Sequence of protein 2:
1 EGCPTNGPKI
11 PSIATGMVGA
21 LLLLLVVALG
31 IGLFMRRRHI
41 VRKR

Sequence of protein 1:
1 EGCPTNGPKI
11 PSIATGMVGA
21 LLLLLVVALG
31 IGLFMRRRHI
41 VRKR

The following describes two proteins that form a bound complex.

Interface contacts:
Residue R37 in protein 2 is in contact with residue R36 in protein 1 (closest heavy-atom distance 3.6 Å).
Residue L29 in protein 2 contacts residue M35 in protein 1 (closest heavy-atom distance 4.2 Å).
Residue S12 in protein 2 contacts residue N6 in protein 1 (closest heavy-atom distance 3.7 Å).
Residue I31 in protein 2 contacts residue L29 in protein 1 (closest heavy-atom distance 4.4 Å).
Residue S12 in protein 2 interacts with residue T5 in protein 1 (closest heavy-atom distance 2.9 Å).
Residue I13 in protein 2 contacts residue N6 in protein 1 (closest heavy-atom distance 4.6 Å).
Residue L24 in protein 2 contacts residue L25 in protein 1 (closest heavy-atom distance 3.0 Å).
Residue I13 in protein 2 interacts with residue P8 in protein 1 (closest heavy-atom distance 4.1 Å).
Residue L33 in protein 2 interacts with residue G32 in protein 1 (closest heavy-atom distance 3.4 Å).
Residue L24 in protein 2 contacts residue L21 in protein 1 (closest heavy-atom distance 3.2 Å).
Residue L29 in protein 2 interacts with residue A28 in protein 1 (closest heavy-atom distance 2.9 Å).
Residue G7 in protein 2 interacts with residue P11 in protein 1 (closest heavy-atom distance 3.2 Å).
Residue L33 in protein 2 contacts residue R36 in protein 1 (closest heavy-atom distance 3.3 Å).
Residue R38 in protein 2 interacts with residue V41 in protein 1 (closest heavy-atom distance 4.5 Å).
Residue L33 in protein 2 contacts residue L33 in protein 1 (closest heavy-atom distance 4.8 Å).
Residue N6 in protein 2 contacts residue K9 in protein 1 (closest heavy-atom distance 3.7 Å).
Residue L25 in protein 2 interacts with residue L24 in protein 1 (closest heavy-atom distance 3.0 Å).
Residue L21 in protein 2 contacts residue L24 in protein 1 (closest heavy-atom distance 3.2 Å).
Residue H39 in protein 2 is in contact with residue V41 in protein 1 (closest heavy-atom distance 4.7 Å).
Residue L29 in protein 2 interacts with residue G32 in protein 1 (closest heavy-atom distance 3.7 Å).
Residue S12 in protein 2 interacts with residue G7 in protein 1 (closest heavy-atom distance 4.5 Å).
Residue K9 in protein 2 interacts with residue K9 in protein 1 (closest heavy-atom distance 3.6 Å).
Residue L25 in protein 2 contacts residue A28 in protein 1 (closest heavy-atom distance 3.2 Å).
Residue P11 in protein 2 contacts residue G7 in protein 1 (closest heavy-atom distance 3.6 Å).
Residue M35 in protein 2 interacts with residue L29 in protein 1 (closest heavy-atom distance 4.2 Å).
Residue G7 in protein 2 contacts residue I10 in protein 1 (closest heavy-atom distance 4.9 Å).
Residue V27 in protein 2 is in contact with residue L25 in protein 1 (closest heavy-atom distance 4.9 Å).
Residue S12 in protein 2 is in contact with residue P4 in protein 1 (closest heavy-atom distance 3.2 Å).
Residue R36 in protein 2 is in contact with residue H39 in protein 1 (closest heavy-atom distance 4.9 Å).
Residue L29 in protein 2 interacts with residue I31 in protein 1 (closest heavy-atom distance 4.4 Å).
Residue L21 in protein 2 contacts residue L21 in protein 1 (closest heavy-atom distance 3.2 Å).
Residue P4 in protein 2 interacts with residue I10 in protein 1 (closest heavy-atom distance 4.3 Å).
Residue N6 in protein 2 is in contact with residue P11 in protein 1 (closest heavy-atom distance 4.4 Å).
Residue I13 in protein 2 is in contact with residue G7 in protein 1 (closest heavy-atom distance 4.1 Å).
Residue G32 in protein 2 is in contact with residue L33 in protein 1 (closest heavy-atom distance 3.4 Å).
Residue R36 in protein 2 interacts with residue L33 in protein 1 (closest heavy-atom distance 3.3 Å).
Residue L21 in protein 2 interacts with residue M17 in protein 1 (closest heavy-atom distance 5.0 Å).
Residue G7 in protein 2 is in contact with residue K9 in protein 1 (closest heavy-atom distance 3.6 Å).
Residue L21 in protein 2 is in contact with residue A20 in protein 1 (closest heavy-atom distance 4.9 Å).
Residue A28 in protein 2 contacts residue L25 in protein 1 (closest heavy-atom distance 3.1 Å).
Residue T5 in protein 2 contacts residue I10 in protein 1 (closest heavy-atom distance 2.9 Å).
Residue A20 in protein 2 is in contact with residue L21 in protein 1 (closest heavy-atom distance 5.0 Å).
Residue R36 in protein 2 contacts residue V41 in protein 1 (closest heavy-atom distance 3.4 Å).
Residue I13 in protein 2 is in contact with residue K9 in protein 1 (closest heavy-atom distance 4.9 Å).
Residue T5 in protein 2 is in contact with residue P11 in protein 1 (closest heavy-atom distance 3.7 Å).
Residue P8 in protein 2 is in contact with residue P11 in protein 1 (closest heavy-atom distance 3.3 Å).
Residue A28 in protein 2 contacts residue L29 in protein 1 (closest heavy-atom distance 2.9 Å).
Residue M17 in protein 2 is in contact with residue M17 in protein 1 (closest heavy-atom distance 3.7 Å).
Residue R37 in protein 2 is in contact with residue V41 in protein 1 (closest heavy-atom distance 3.9 Å).
Residue R37 in protein 2 contacts residue R38 in protein 1 (closest heavy-atom distance 3.2 Å).
Residue A28 in protein 2 is in contact with residue A28 in protein 1 (closest heavy-atom distance 3.3 Å).
Residue G32 in protein 2 contacts residue L29 in protein 1 (closest heavy-atom distance 3.7 Å).
Residue L25 in protein 2 is in contact with residue V27 in protein 1 (closest heavy-atom distance 4.9 Å).
Residue L29 in protein 2 contacts residue L29 in protein 1 (closest heavy-atom distance 4.5 Å).
Residue L25 in protein 2 interacts with residue L25 in protein 1 (closest heavy-atom distance 4.5 Å).
Residue R36 in protein 2 is in contact with residue R36 in protein 1 (closest heavy-atom distance 3.6 Å).
Residue R36 in protein 2 contacts residue R38 in protein 1 (closest heavy-atom distance 3.3 Å).
Residue T5 in protein 2 interacts with residue K9 in protein 1 (closest heavy-atom distance 3.9 Å).
Residue N6 in protein 2 is in contact with residue I10 in protein 1 (closest heavy-atom distance 4.6 Å).
Residue K9 in protein 2 contacts residue P11 in protein 1 (closest heavy-atom distance 4.6 Å).